This data describes a binding interaction between two proteins.

Sequence of protein 1:
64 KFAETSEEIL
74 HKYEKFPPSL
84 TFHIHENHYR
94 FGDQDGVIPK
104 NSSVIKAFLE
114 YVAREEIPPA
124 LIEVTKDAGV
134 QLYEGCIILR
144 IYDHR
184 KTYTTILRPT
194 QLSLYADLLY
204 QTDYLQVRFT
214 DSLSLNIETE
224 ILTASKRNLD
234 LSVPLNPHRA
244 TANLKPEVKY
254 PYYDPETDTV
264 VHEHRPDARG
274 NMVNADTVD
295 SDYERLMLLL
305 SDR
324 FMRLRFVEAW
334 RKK

Interface contacts:
Residue G273 in protein 1 interacts with residue D944 in protein 2 (closest heavy-atom distance 2.7 Å).
Residue R272 in protein 1 contacts residue D944 in protein 2 (closest heavy-atom distance 3.4 Å).
Residue N274 in protein 1 is in contact with residue F947 in protein 2 (closest heavy-atom distance 3.2 Å).
Residue N274 in protein 1 contacts residue K949 in protein 2 (closest heavy-atom distance 3.7 Å).
Residue G273 in protein 1 is in contact with residue G943 in protein 2 (closest heavy-atom distance 4.5 Å).
Residue N274 in protein 1 is in contact with residue I938 in protein 2 (closest heavy-atom distance 4.6 Å).

Sequence of protein 2:
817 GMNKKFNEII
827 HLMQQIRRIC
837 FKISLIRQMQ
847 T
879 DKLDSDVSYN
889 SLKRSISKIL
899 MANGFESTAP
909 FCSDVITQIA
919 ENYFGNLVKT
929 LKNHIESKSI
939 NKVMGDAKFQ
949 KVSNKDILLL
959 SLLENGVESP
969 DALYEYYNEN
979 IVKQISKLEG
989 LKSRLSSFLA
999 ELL